Sequence of chain A:
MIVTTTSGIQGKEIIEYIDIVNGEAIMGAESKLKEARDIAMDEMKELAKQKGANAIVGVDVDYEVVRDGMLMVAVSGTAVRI

Contacts between the two chains:
Residue I9 in chain B contacts residue Y17 in chain A (closest heavy-atom distance 3.7 Å).
Residue T6 in chain B contacts residue Y17 in chain A (closest heavy-atom distance 3.9 Å).
Residue F36 in chain B contacts residue R88 in chain A (closest heavy-atom distance 3.3 Å).
Residue T5 in chain B interacts with residue V78 in chain A (closest heavy-atom distance 3.6 Å).
Residue T4 in chain B is in contact with residue Y17 in chain A (closest heavy-atom distance 3.6 Å).
Residue F36 in chain B contacts residue M91 in chain A (closest heavy-atom distance 3.1 Å).
Residue V82 in chain B is in contact with residue D83 in chain A (closest heavy-atom distance 3.4 Å).
Residue R58 in chain B contacts residue N22 in chain A (closest heavy-atom distance 3.4 Å).
Residue V39 in chain B is in contact with residue A29 in chain A (closest heavy-atom distance 3.9 Å).
Residue Q10 in chain B is in contact with residue I14 in chain A (closest heavy-atom distance 3.6 Å).
Residue S38 in chain B is in contact with residue G28 in chain A (closest heavy-atom distance 2.6 Å).
Residue V3 in chain B is in contact with residue T99 in chain A (closest heavy-atom distance 3.9 Å).
Residue K53 in chain B interacts with residue E24 in chain A (closest heavy-atom distance 3.7 Å).
Residue T6 in chain B is in contact with residue S7 in chain A (closest heavy-atom distance 3.6 Å).
Residue V43 in chain B contacts residue A25 in chain A (closest heavy-atom distance 3.3 Å).
Residue S38 in chain B interacts with residue M27 in chain A (closest heavy-atom distance 3.1 Å).
Residue Y84 in chain B interacts with residue E85 in chain A (closest heavy-atom distance 3.6 Å).
Residue L35 in chain B is in contact with residue M91 in chain A (closest heavy-atom distance 3.4 Å).
Residue Q10 in chain B contacts residue Y17 in chain A (closest heavy-atom distance 2.9 Å).
Residue V42 in chain B is in contact with residue K53 in chain A (closest heavy-atom distance 3.9 Å).
Residue T5 in chain B is in contact with residue G79 in chain A (closest heavy-atom distance 3.0 Å).
Residue S38 in chain B is in contact with residue A29 in chain A (closest heavy-atom distance 2.9 Å).
Residue G44 in chain B contacts residue E24 in chain A (closest heavy-atom distance 3.4 Å).
Residue R33 in chain B is in contact with residue R88 in chain A (closest heavy-atom distance 3.3 Å).
Residue Q10 in chain B contacts residue E13 in chain A (closest heavy-atom distance 3.4 Å).
Residue R58 in chain B is in contact with residue E24 in chain A (closest heavy-atom distance 3.1 Å).
Residue V42 in chain B is in contact with residue I26 in chain A (closest heavy-atom distance 3.5 Å).
Residue V86 in chain B is in contact with residue V86 in chain A (closest heavy-atom distance 3.7 Å).
Residue V32 in chain B is in contact with residue V87 in chain A (closest heavy-atom distance 3.5 Å).
Residue R46 in chain B contacts residue E67 in chain A (closest heavy-atom distance 2.7 Å).
Residue Y84 in chain B is in contact with residue A95 in chain A (closest heavy-atom distance 3.6 Å).
Residue V86 in chain B interacts with residue V87 in chain A (closest heavy-atom distance 3.5 Å).
Residue V80 in chain B contacts residue I20 in chain A (closest heavy-atom distance 3.5 Å).
Residue T5 in chain B contacts residue I20 in chain A (closest heavy-atom distance 3.9 Å).
Residue T4 in chain B interacts with residue T99 in chain A (closest heavy-atom distance 3.4 Å).
Residue V42 in chain B interacts with residue A57 in chain A (closest heavy-atom distance 3.7 Å).
Residue G44 in chain B contacts residue E64 in chain A (closest heavy-atom distance 3.4 Å).
Residue L54 in chain B contacts residue E24 in chain A (closest heavy-atom distance 3.7 Å).
Residue R46 in chain B interacts with residue E64 in chain A (closest heavy-atom distance 2.8 Å).
Residue G8 in chain B is in contact with residue Y17 in chain A (closest heavy-atom distance 3.5 Å).
Residue D41 in chain B interacts with residue K53 in chain A (closest heavy-atom distance 3.7 Å).
Residue V42 in chain B is in contact with residue I60 in chain A (closest heavy-atom distance 3.9 Å).
Residue D41 in chain B interacts with residue G28 in chain A (closest heavy-atom distance 3.4 Å).
Residue L54 in chain B contacts residue M93 in chain A (closest heavy-atom distance 3.9 Å).
Residue M62 in chain B interacts with residue I20 in chain A (closest heavy-atom distance 3.4 Å).
Residue D41 in chain B contacts residue I26 in chain A (closest heavy-atom distance 3.9 Å).
Residue V43 in chain B is in contact with residue I26 in chain A (closest heavy-atom distance 2.9 Å).
Residue V3 in chain B interacts with residue I20 in chain A (closest heavy-atom distance 3.3 Å).
Residue G44 in chain B is in contact with residue I60 in chain A (closest heavy-atom distance 3.4 Å).
Residue T5 in chain B interacts with residue T99 in chain A (closest heavy-atom distance 2.6 Å).
Residue D81 in chain B interacts with residue D81 in chain A (closest heavy-atom distance 3.3 Å).
Residue G45 in chain B is in contact with residue E24 in chain A (closest heavy-atom distance 2.6 Å).
Residue E85 in chain B interacts with residue E85 in chain A (closest heavy-atom distance 3.8 Å).
Residue S52 in chain B contacts residue E24 in chain A (closest heavy-atom distance 2.7 Å).
Residue T6 in chain B is in contact with residue V78 in chain A (closest heavy-atom distance 3.4 Å).
Residue G45 in chain B is in contact with residue E64 in chain A (closest heavy-atom distance 3.1 Å).
Residue V86 in chain B contacts residue E85 in chain A (closest heavy-atom distance 3.2 Å).
Residue D41 in chain B is in contact with residue M27 in chain A (closest heavy-atom distance 3.7 Å).
Residue S38 in chain B interacts with residue I26 in chain A (closest heavy-atom distance 3.7 Å).
Residue I2 in chain B contacts residue Y17 in chain A (closest heavy-atom distance 3.6 Å).

These two protein chains interact to form a complex.

Sequence of chain B:
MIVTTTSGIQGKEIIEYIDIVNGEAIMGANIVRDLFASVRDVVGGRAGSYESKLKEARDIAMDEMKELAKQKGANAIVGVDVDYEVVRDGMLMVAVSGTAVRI